Sequence of the first protein:
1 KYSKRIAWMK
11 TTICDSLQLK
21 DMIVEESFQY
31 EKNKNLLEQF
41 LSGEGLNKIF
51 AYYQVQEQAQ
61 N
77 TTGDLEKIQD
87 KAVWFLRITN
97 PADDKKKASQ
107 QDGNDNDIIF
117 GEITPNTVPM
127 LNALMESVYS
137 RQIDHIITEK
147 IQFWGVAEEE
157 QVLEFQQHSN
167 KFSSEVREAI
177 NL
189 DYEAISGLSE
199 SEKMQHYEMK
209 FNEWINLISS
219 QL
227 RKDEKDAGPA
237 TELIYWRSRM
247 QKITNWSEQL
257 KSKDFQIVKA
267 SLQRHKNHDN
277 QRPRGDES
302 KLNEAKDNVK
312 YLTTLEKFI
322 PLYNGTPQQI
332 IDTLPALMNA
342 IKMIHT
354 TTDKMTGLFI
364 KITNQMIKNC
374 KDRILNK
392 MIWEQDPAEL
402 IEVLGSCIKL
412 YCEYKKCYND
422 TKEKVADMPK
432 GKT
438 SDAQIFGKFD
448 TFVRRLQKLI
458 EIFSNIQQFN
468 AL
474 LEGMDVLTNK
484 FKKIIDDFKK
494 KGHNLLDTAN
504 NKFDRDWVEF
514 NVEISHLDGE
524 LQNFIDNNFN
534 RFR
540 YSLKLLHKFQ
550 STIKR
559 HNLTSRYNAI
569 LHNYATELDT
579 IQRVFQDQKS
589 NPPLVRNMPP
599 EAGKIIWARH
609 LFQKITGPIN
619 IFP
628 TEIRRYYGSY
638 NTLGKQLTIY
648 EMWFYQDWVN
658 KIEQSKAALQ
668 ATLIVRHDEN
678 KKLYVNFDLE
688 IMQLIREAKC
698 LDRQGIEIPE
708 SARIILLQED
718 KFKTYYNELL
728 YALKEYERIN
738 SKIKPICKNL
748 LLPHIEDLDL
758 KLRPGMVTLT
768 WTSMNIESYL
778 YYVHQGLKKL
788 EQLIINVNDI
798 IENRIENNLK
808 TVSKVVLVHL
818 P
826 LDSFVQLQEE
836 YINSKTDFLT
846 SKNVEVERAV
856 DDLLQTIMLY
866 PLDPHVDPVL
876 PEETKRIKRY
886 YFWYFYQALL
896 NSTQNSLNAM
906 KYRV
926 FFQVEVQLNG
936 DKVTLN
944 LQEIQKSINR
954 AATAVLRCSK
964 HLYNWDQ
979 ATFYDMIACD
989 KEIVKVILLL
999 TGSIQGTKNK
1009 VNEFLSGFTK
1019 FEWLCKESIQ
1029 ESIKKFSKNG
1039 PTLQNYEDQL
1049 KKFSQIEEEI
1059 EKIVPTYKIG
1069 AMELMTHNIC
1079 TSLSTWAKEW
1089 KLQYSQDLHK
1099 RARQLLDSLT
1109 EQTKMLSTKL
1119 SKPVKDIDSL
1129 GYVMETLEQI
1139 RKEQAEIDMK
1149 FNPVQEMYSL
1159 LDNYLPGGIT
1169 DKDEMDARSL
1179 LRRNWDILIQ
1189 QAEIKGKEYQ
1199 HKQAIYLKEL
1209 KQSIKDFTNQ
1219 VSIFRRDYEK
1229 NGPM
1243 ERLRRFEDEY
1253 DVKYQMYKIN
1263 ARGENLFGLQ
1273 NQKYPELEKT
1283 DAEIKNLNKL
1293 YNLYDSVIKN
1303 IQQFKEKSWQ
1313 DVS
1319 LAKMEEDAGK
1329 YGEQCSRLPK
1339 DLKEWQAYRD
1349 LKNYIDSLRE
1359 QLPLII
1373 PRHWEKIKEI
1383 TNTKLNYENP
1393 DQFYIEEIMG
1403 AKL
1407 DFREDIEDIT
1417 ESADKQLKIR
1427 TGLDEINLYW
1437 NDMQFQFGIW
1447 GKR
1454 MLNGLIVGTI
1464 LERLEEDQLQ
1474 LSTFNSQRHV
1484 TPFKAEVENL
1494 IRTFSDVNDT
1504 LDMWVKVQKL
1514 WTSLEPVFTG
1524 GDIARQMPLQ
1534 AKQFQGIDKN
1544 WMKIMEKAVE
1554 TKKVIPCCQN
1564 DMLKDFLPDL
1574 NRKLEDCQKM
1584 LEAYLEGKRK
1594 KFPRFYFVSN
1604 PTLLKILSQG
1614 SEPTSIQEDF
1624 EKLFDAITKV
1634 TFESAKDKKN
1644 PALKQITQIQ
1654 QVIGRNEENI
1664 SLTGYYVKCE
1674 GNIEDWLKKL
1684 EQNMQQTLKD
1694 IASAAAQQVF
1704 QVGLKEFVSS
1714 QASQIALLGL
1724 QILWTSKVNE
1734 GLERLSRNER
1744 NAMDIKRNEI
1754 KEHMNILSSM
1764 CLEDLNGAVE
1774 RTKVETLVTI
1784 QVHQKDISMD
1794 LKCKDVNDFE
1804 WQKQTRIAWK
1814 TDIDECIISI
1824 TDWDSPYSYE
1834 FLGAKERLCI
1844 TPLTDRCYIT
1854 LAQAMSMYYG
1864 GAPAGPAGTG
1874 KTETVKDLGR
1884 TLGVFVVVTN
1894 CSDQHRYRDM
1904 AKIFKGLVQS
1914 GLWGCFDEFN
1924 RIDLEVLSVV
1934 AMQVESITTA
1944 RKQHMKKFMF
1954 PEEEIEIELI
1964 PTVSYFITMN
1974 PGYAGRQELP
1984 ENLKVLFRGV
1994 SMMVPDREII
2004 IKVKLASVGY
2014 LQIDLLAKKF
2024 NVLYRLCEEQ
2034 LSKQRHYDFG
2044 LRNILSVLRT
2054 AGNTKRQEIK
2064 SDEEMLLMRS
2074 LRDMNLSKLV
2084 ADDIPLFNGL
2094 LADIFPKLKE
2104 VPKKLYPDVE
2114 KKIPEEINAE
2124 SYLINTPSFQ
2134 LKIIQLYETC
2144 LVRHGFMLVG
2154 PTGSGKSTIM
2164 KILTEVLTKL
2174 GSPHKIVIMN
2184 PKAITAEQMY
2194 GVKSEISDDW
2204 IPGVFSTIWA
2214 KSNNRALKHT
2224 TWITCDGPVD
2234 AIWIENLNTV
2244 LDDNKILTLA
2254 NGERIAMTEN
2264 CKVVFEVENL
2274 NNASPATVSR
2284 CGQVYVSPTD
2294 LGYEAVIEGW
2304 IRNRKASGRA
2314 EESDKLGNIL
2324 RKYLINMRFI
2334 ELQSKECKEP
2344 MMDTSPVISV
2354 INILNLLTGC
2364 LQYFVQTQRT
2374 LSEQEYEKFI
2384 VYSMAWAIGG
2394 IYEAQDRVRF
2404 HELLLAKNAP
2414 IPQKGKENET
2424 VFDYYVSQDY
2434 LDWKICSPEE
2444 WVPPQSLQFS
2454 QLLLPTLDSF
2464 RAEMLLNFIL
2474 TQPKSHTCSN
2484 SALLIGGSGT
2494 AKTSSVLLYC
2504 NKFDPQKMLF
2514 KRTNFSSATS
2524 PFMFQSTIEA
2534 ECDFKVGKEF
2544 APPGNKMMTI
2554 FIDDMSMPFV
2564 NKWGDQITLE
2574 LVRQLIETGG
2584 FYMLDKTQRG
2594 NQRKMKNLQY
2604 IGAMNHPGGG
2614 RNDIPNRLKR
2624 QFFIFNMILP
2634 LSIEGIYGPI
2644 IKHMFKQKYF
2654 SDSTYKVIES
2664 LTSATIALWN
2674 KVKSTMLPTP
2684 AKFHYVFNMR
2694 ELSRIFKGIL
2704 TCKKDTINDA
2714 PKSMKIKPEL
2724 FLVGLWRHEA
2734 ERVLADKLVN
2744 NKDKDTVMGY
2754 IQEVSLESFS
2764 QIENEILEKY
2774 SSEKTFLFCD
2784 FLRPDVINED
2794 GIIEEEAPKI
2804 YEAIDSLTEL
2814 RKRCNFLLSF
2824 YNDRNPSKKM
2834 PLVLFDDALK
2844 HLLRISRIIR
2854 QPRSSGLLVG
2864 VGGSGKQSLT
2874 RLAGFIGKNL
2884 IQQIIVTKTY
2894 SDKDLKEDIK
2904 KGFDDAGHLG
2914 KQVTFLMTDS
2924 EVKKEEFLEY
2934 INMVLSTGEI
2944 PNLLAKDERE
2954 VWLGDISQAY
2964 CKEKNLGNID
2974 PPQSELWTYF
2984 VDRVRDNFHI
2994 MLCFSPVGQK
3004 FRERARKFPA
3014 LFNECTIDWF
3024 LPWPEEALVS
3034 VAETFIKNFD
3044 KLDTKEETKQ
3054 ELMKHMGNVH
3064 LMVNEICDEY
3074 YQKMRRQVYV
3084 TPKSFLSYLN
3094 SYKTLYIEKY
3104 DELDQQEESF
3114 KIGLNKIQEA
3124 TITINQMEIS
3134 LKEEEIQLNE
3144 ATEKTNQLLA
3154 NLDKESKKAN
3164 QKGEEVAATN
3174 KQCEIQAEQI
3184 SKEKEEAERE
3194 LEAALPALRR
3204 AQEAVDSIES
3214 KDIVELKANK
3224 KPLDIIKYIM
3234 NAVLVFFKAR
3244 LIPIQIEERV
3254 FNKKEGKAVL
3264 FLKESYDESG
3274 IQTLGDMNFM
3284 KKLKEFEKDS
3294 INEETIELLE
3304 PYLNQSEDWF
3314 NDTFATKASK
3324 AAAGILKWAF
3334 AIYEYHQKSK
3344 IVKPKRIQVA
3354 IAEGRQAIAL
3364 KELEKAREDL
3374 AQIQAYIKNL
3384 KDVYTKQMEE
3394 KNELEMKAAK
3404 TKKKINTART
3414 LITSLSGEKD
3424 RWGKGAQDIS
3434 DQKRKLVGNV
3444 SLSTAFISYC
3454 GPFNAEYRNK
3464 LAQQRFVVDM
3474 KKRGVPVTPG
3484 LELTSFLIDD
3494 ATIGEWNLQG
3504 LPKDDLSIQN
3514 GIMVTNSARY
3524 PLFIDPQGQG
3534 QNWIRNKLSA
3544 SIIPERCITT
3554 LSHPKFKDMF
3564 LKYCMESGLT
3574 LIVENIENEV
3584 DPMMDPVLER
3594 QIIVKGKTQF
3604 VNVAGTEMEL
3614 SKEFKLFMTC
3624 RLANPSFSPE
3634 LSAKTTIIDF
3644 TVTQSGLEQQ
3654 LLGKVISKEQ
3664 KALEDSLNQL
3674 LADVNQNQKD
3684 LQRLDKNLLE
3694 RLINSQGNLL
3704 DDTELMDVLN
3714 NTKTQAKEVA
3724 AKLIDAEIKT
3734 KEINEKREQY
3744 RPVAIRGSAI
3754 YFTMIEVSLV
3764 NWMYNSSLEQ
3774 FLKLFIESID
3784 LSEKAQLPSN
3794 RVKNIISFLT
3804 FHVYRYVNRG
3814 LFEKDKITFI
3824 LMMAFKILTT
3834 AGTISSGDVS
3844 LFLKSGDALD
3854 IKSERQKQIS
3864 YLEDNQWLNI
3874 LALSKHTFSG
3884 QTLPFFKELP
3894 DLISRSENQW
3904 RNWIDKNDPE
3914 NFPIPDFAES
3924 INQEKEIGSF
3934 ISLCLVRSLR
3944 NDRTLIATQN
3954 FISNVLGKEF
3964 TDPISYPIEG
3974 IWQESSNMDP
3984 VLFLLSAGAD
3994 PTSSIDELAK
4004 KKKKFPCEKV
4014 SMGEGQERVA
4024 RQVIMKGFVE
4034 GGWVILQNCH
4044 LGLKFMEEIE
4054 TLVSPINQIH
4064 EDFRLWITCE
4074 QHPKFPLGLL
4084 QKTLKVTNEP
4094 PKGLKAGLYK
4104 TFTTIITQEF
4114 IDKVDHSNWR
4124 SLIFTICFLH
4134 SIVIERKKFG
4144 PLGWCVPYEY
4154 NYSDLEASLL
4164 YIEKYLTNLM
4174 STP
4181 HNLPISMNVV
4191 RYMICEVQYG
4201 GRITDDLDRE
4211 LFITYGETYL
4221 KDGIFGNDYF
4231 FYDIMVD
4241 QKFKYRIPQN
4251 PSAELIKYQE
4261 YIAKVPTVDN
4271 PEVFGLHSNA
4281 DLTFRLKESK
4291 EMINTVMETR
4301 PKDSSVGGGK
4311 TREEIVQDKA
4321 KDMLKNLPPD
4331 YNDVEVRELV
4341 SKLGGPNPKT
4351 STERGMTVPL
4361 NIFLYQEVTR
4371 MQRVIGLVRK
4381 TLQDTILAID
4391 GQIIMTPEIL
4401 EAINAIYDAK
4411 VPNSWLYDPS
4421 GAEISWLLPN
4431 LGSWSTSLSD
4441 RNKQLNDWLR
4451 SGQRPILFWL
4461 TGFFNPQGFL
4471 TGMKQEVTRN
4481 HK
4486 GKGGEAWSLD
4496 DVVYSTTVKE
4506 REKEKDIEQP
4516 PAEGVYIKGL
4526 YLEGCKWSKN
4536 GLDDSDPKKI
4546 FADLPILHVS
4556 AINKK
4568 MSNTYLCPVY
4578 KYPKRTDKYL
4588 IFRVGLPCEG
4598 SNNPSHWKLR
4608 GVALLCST

Residue-level contacts at the interface:
Residue Q1142 in the first protein contacts residue A9 in the second protein (closest heavy-atom distance 3.9 Å).
Residue K1195 in the first protein is in contact with residue E14 in the second protein (closest heavy-atom distance 4.8 Å).
Residue E1191 in the first protein interacts with residue T10 in the second protein (closest heavy-atom distance 4.2 Å).
Residue Q1198 in the first protein interacts with residue K70 in the second protein (closest heavy-atom distance 4.1 Å).
Residue K1195 in the first protein is in contact with residue K70 in the second protein (closest heavy-atom distance 4.5 Å).
Residue D1146 in the first protein contacts residue K8 in the second protein (closest heavy-atom distance 3.9 Å).

These two protein chains interact to form a complex.

Sequence of the second protein:
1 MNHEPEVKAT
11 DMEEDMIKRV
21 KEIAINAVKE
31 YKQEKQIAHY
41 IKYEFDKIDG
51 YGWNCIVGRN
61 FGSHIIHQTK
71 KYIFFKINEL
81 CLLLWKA